Sequence of the first protein:
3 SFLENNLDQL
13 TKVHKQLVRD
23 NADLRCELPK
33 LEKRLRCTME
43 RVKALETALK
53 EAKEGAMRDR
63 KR

This data describes a binding interaction between two proteins.

Interface contacts:
Residue F15 in the second protein is in contact with residue K55 in the first protein (closest heavy-atom distance 3.7 Å).
Residue M26 in the second protein interacts with residue V44 in the first protein (closest heavy-atom distance 3.6 Å).
Residue L51 in the second protein contacts residue V20 in the first protein (closest heavy-atom distance 4.0 Å).
Residue I18 in the second protein interacts with residue L51 in the first protein (closest heavy-atom distance 3.9 Å).
Residue M12 in the second protein interacts with residue K55 in the first protein (closest heavy-atom distance 3.3 Å).
Residue L47 in the second protein contacts residue L26 in the first protein (closest heavy-atom distance 4.8 Å).
Residue N41 in the second protein is in contact with residue E34 in the first protein (closest heavy-atom distance 4.2 Å).
Residue T62 in the second protein is in contact with residue L9 in the first protein (closest heavy-atom distance 3.6 Å).
Residue E34 in the second protein contacts residue M41 in the first protein (closest heavy-atom distance 4.9 Å).
Residue I44 in the second protein interacts with residue L26 in the first protein (closest heavy-atom distance 3.9 Å).
Residue F15 in the second protein interacts with residue A58 in the first protein (closest heavy-atom distance 3.6 Å).
Residue L22 in the second protein contacts residue L47 in the first protein (closest heavy-atom distance 4.0 Å).
Residue L58 in the second protein contacts residue T13 in the first protein (closest heavy-atom distance 4.5 Å).
Residue L51 in the second protein contacts residue H16 in the first protein (closest heavy-atom distance 3.0 Å).
Residue N16 in the second protein is in contact with residue K55 in the first protein (closest heavy-atom distance 2.4 Å).
Residue M26 in the second protein interacts with residue E48 in the first protein (closest heavy-atom distance 3.6 Å).
Residue F15 in the second protein is in contact with residue A54 in the first protein (closest heavy-atom distance 3.4 Å).
Residue N41 in the second protein is in contact with residue L30 in the first protein (closest heavy-atom distance 3.2 Å).
Residue L65 in the second protein is in contact with residue L5 in the first protein (closest heavy-atom distance 3.7 Å).
Residue S54 in the second protein interacts with residue H16 in the first protein (closest heavy-atom distance 3.8 Å).
Residue F15 in the second protein contacts residue L51 in the first protein (closest heavy-atom distance 3.7 Å).
Residue A33 in the second protein is in contact with residue L37 in the first protein (closest heavy-atom distance 3.8 Å).
Residue L58 in the second protein interacts with residue L12 in the first protein (closest heavy-atom distance 3.7 Å).
Residue S69 in the second protein interacts with residue E6 in the first protein (closest heavy-atom distance 3.5 Å).
Residue L30 in the second protein is in contact with residue T40 in the first protein (closest heavy-atom distance 3.9 Å).
Residue L51 in the second protein is in contact with residue L19 in the first protein (closest heavy-atom distance 3.6 Å).
Residue V37 in the second protein contacts residue E34 in the first protein (closest heavy-atom distance 3.6 Å).
Residue L58 in the second protein contacts residue H16 in the first protein (closest heavy-atom distance 3.6 Å).
Residue M12 in the second protein is in contact with residue A58 in the first protein (closest heavy-atom distance 4.3 Å).
Residue E34 in the second protein is in contact with residue L37 in the first protein (closest heavy-atom distance 3.9 Å).
Residue I44 in the second protein interacts with residue R27 in the first protein (closest heavy-atom distance 3.6 Å).
Residue R19 in the second protein is in contact with residue K55 in the first protein (closest heavy-atom distance 4.2 Å).
Residue L58 in the second protein contacts residue L9 in the first protein (closest heavy-atom distance 4.0 Å).
Residue L65 in the second protein interacts with residue E6 in the first protein (closest heavy-atom distance 3.7 Å).
Residue T11 in the second protein contacts residue A58 in the first protein (closest heavy-atom distance 4.8 Å).
Residue L22 in the second protein interacts with residue L51 in the first protein (closest heavy-atom distance 4.7 Å).
Residue R19 in the second protein contacts residue L51 in the first protein (closest heavy-atom distance 3.6 Å).
Residue V37 in the second protein contacts residue L37 in the first protein (closest heavy-atom distance 3.7 Å).
Residue L30 in the second protein is in contact with residue V44 in the first protein (closest heavy-atom distance 3.6 Å).
Residue E48 in the second protein contacts residue N23 in the first protein (closest heavy-atom distance 3.3 Å).
Residue L22 in the second protein interacts with residue E48 in the first protein (closest heavy-atom distance 3.8 Å).
Residue L22 in the second protein is in contact with residue V44 in the first protein (closest heavy-atom distance 3.7 Å).
Residue L30 in the second protein is in contact with residue M41 in the first protein (closest heavy-atom distance 3.8 Å).
Residue Q45 in the second protein interacts with residue R27 in the first protein (closest heavy-atom distance 4.3 Å).
Residue I18 in the second protein is in contact with residue L47 in the first protein (closest heavy-atom distance 4.9 Å).
Residue L40 in the second protein interacts with residue L30 in the first protein (closest heavy-atom distance 4.3 Å).
Residue L65 in the second protein contacts residue L9 in the first protein (closest heavy-atom distance 3.7 Å).
Residue I25 in the second protein is in contact with residue V44 in the first protein (closest heavy-atom distance 4.7 Å).
Residue I44 in the second protein contacts residue N23 in the first protein (closest heavy-atom distance 3.3 Å).
Residue E55 in the second protein contacts residue H16 in the first protein (closest heavy-atom distance 3.6 Å).
Residue V37 in the second protein is in contact with residue L30 in the first protein (closest heavy-atom distance 4.4 Å).
Residue L40 in the second protein contacts residue L33 in the first protein (closest heavy-atom distance 4.8 Å).
Residue L51 in the second protein contacts residue N23 in the first protein (closest heavy-atom distance 4.1 Å).
Residue M12 in the second protein interacts with residue M59 in the first protein (closest heavy-atom distance 3.6 Å).
Residue A61 in the second protein contacts residue L9 in the first protein (closest heavy-atom distance 3.8 Å).
Residue L30 in the second protein is in contact with residue L37 in the first protein (closest heavy-atom distance 4.2 Å).
Residue L47 in the second protein interacts with residue N23 in the first protein (closest heavy-atom distance 3.8 Å).
Residue E48 in the second protein is in contact with residue R27 in the first protein (closest heavy-atom distance 3.3 Å).
Residue I44 in the second protein contacts residue L30 in the first protein (closest heavy-atom distance 3.7 Å).
Residue T62 in the second protein contacts residue T13 in the first protein (closest heavy-atom distance 5.0 Å).

Sequence of the second protein:
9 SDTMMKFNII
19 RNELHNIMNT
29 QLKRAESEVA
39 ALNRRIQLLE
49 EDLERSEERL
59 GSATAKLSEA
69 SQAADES